Interface contacts:
Residue I18 in protein 1 contacts residue I11 in protein 2 (closest heavy-atom distance 3.5 Å).
Residue Y81 in protein 1 contacts residue F86 in protein 2 (closest heavy-atom distance 3.1 Å).
Residue K182 in protein 1 interacts with residue V80 in protein 2 (closest heavy-atom distance 3.5 Å).
Residue Y158 in protein 1 is in contact with residue T88 in protein 2 (closest heavy-atom distance 3.5 Å).
Residue Q197 in protein 1 interacts with residue Y72 in protein 2 (closest heavy-atom distance 2.7 Å).
Residue I212 in protein 1 interacts with residue K64 in protein 2 (closest heavy-atom distance 3.7 Å).
Residue F200 in protein 1 contacts residue G82 in protein 2 (closest heavy-atom distance 3.7 Å).
Residue I212 in protein 1 is in contact with residue I67 in protein 2 (closest heavy-atom distance 3.3 Å).
Residue L198 in protein 1 contacts residue L63 in protein 2 (closest heavy-atom distance 3.7 Å).
Residue K26 in protein 1 interacts with residue D50 in protein 2 (closest heavy-atom distance 3.3 Å).
Residue Q197 in protein 1 is in contact with residue E73 in protein 2 (closest heavy-atom distance 2.9 Å).
Residue K193 in protein 1 interacts with residue V74 in protein 2 (closest heavy-atom distance 3.7 Å).
Residue L231 in protein 1 interacts with residue L83 in protein 2 (closest heavy-atom distance 3.8 Å).
Residue L22 in protein 1 is in contact with residue L46 in protein 2 (closest heavy-atom distance 3.8 Å).
Residue E208 in protein 1 contacts residue V60 in protein 2 (closest heavy-atom distance 3.5 Å).
Residue L19 in protein 1 contacts residue I11 in protein 2 (closest heavy-atom distance 3.4 Å).
Residue I51 in protein 1 interacts with residue L39 in protein 2 (closest heavy-atom distance 3.7 Å).
Residue K77 in protein 1 contacts residue T88 in protein 2 (closest heavy-atom distance 2.9 Å).
Residue L19 in protein 1 is in contact with residue L7 in protein 2 (closest heavy-atom distance 3.7 Å).
Residue E202 in protein 1 is in contact with residue K59 in protein 2 (closest heavy-atom distance 2.6 Å).
Residue I144 in protein 1 contacts residue F87 in protein 2 (closest heavy-atom distance 3.6 Å).
Residue K77 in protein 1 contacts residue F87 in protein 2 (closest heavy-atom distance 3.8 Å).
Residue T178 in protein 1 interacts with residue V80 in protein 2 (closest heavy-atom distance 3.9 Å).
Residue Q197 in protein 1 is in contact with residue S75 in protein 2 (closest heavy-atom distance 3.2 Å).
Residue E15 in protein 1 contacts residue L15 in protein 2 (closest heavy-atom distance 3.8 Å).
Residue I54 in protein 1 contacts residue L14 in protein 2 (closest heavy-atom distance 3.9 Å).
Residue I18 in protein 1 contacts residue L15 in protein 2 (closest heavy-atom distance 3.9 Å).
Residue F151 in protein 1 interacts with residue F87 in protein 2 (closest heavy-atom distance 3.6 Å).
Residue R43 in protein 1 is in contact with residue A43 in protein 2 (closest heavy-atom distance 3.7 Å).
Residue F200 in protein 1 interacts with residue F86 in protein 2 (closest heavy-atom distance 3.6 Å).
Residue E208 in protein 1 is in contact with residue L56 in protein 2 (closest heavy-atom distance 3.7 Å).
Residue K73 in protein 1 is in contact with residue T88 in protein 2 (closest heavy-atom distance 3.5 Å).
Residue V181 in protein 1 interacts with residue V80 in protein 2 (closest heavy-atom distance 3.8 Å).
Residue I46 in protein 1 contacts residue A43 in protein 2 (closest heavy-atom distance 3.8 Å).
Residue E15 in protein 1 interacts with residue I11 in protein 2 (closest heavy-atom distance 3.9 Å).
Residue E202 in protein 1 contacts residue Y72 in protein 2 (closest heavy-atom distance 2.7 Å).
Residue L204 in protein 1 interacts with residue L63 in protein 2 (closest heavy-atom distance 3.7 Å).
Residue N31 in protein 1 contacts residue F86 in protein 2 (closest heavy-atom distance 3.1 Å).
Residue L194 in protein 1 interacts with residue V74 in protein 2 (closest heavy-atom distance 3.9 Å).
Residue Q197 in protein 1 is in contact with residue K78 in protein 2 (closest heavy-atom distance 3.7 Å).
Residue K77 in protein 1 contacts residue E85 in protein 2 (closest heavy-atom distance 2.8 Å).
Residue S47 in protein 1 interacts with residue L39 in protein 2 (closest heavy-atom distance 3.4 Å).
Residue V50 in protein 1 interacts with residue L39 in protein 2 (closest heavy-atom distance 3.8 Å).
Residue R43 in protein 1 contacts residue Q44 in protein 2 (closest heavy-atom distance 3.8 Å).
Residue Y201 in protein 1 is in contact with residue K78 in protein 2 (closest heavy-atom distance 3.3 Å).
Residue H35 in protein 1 interacts with residue F86 in protein 2 (closest heavy-atom distance 3.5 Å).
Residue Q197 in protein 1 contacts residue V74 in protein 2 (closest heavy-atom distance 3.3 Å).
Residue V185 in protein 1 contacts residue V79 in protein 2 (closest heavy-atom distance 3.6 Å).
Residue L22 in protein 1 is in contact with residue I11 in protein 2 (closest heavy-atom distance 3.7 Å).
Residue I212 in protein 1 is in contact with residue V60 in protein 2 (closest heavy-atom distance 3.8 Å).
Residue L198 in protein 1 is in contact with residue Y72 in protein 2 (closest heavy-atom distance 3.8 Å).
Residue L204 in protein 1 is in contact with residue L56 in protein 2 (closest heavy-atom distance 3.8 Å).
Residue L147 in protein 1 interacts with residue F87 in protein 2 (closest heavy-atom distance 3.7 Å).
Residue K77 in protein 1 interacts with residue F86 in protein 2 (closest heavy-atom distance 2.7 Å).
Residue V185 in protein 1 is in contact with residue V80 in protein 2 (closest heavy-atom distance 3.8 Å).
Residue K193 in protein 1 is in contact with residue D76 in protein 2 (closest heavy-atom distance 3.2 Å).
Residue S186 in protein 1 is in contact with residue D76 in protein 2 (closest heavy-atom distance 3.2 Å).
Residue T178 in protein 1 is in contact with residue I84 in protein 2 (closest heavy-atom distance 3.5 Å).
Residue I196 in protein 1 contacts residue V79 in protein 2 (closest heavy-atom distance 3.5 Å).
Residue K26 in protein 1 contacts residue L46 in protein 2 (closest heavy-atom distance 3.7 Å).

This data describes a binding interaction between two proteins.

Sequence of protein 2:
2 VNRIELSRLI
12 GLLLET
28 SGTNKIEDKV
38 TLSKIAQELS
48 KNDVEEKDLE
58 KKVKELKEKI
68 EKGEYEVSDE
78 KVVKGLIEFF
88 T

Sequence of protein 1:
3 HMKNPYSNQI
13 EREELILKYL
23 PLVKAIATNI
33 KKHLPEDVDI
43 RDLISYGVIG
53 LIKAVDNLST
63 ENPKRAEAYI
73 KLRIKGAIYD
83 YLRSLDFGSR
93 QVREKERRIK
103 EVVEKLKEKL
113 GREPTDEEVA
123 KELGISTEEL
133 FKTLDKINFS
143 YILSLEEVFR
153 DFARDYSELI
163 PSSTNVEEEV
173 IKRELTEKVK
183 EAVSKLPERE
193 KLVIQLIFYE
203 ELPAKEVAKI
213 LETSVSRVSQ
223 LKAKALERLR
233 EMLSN